Residue-level contacts at the interface:
Residue V324 in chain A interacts with residue M107 in chain B (closest heavy-atom distance 3.8 Å).
Residue R146 in chain A contacts residue I257 in chain B (closest heavy-atom distance 4.0 Å).
Residue R146 in chain A contacts residue D254 in chain B (closest heavy-atom distance 2.7 Å).
Residue I174 in chain A is in contact with residue L264 in chain B (closest heavy-atom distance 3.7 Å).
Residue Q323 in chain A contacts residue M107 in chain B (closest heavy-atom distance 3.7 Å).
Residue I150 in chain A interacts with residue M261 in chain B (closest heavy-atom distance 4.0 Å).
Residue F155 in chain A is in contact with residue M261 in chain B (closest heavy-atom distance 4.0 Å).
Residue Q323 in chain A is in contact with residue T110 in chain B (closest heavy-atom distance 4.0 Å).
Residue F308 in chain A interacts with residue L88 in chain B (closest heavy-atom distance 4.0 Å).
Residue A151 in chain A contacts residue M261 in chain B (closest heavy-atom distance 3.8 Å).
Residue T304 in chain A is in contact with residue K96 in chain B (closest heavy-atom distance 2.9 Å).
Residue I150 in chain A contacts residue D254 in chain B (closest heavy-atom distance 3.8 Å).
Residue T327 in chain A is in contact with residue V103 in chain B (closest heavy-atom distance 3.9 Å).
Residue M154 in chain A is in contact with residue A277 in chain B (closest heavy-atom distance 3.9 Å).
Residue D156 in chain A contacts residue R276 in chain B (closest heavy-atom distance 2.8 Å).
Residue I174 in chain A contacts residue M261 in chain B (closest heavy-atom distance 3.7 Å).
Residue M154 in chain A interacts with residue R276 in chain B (closest heavy-atom distance 3.4 Å).
Residue M311 in chain A is in contact with residue L91 in chain B (closest heavy-atom distance 3.6 Å).
Residue Q178 in chain A interacts with residue Q260 in chain B (closest heavy-atom distance 3.1 Å).
Residue F308 in chain A interacts with residue I128 in chain B (closest heavy-atom distance 4.0 Å).
Residue S177 in chain A is in contact with residue L264 in chain B (closest heavy-atom distance 4.1 Å).
Residue M311 in chain A contacts residue R10 in chain B (closest heavy-atom distance 3.2 Å).
Residue S307 in chain A interacts with residue K96 in chain B (closest heavy-atom distance 2.9 Å).
Residue N147 in chain A interacts with residue M261 in chain B (closest heavy-atom distance 3.2 Å).
Residue F308 in chain A interacts with residue T92 in chain B (closest heavy-atom distance 3.9 Å).
Residue Y309 in chain A contacts residue I127 in chain B (closest heavy-atom distance 3.5 Å).
Residue A312 in chain A is in contact with residue I128 in chain B (closest heavy-atom distance 3.6 Å).
Residue E352 in chain A is in contact with residue K130 in chain B (closest heavy-atom distance 2.7 Å).
Residue Q178 in chain A contacts residue L264 in chain B (closest heavy-atom distance 3.5 Å).
Residue I150 in chain A interacts with residue I257 in chain B (closest heavy-atom distance 3.6 Å).
Residue A305 in chain A is in contact with residue V103 in chain B (closest heavy-atom distance 3.7 Å).
Residue I174 in chain A is in contact with residue A265 in chain B (closest heavy-atom distance 3.5 Å).
Residue I150 in chain A interacts with residue V280 in chain B (closest heavy-atom distance 4.1 Å).
Residue M311 in chain A is in contact with residue L88 in chain B (closest heavy-atom distance 3.2 Å).
Residue Q178 in chain A interacts with residue I257 in chain B (closest heavy-atom distance 4.2 Å).
Residue Q178 in chain A interacts with residue M261 in chain B (closest heavy-atom distance 3.8 Å).
Residue A312 in chain A is in contact with residue I127 in chain B (closest heavy-atom distance 4.2 Å).
Residue Q323 in chain A contacts residue K106 in chain B (closest heavy-atom distance 2.9 Å).
Residue F155 in chain A interacts with residue R276 in chain B (closest heavy-atom distance 4.2 Å).
Residue Y309 in chain A interacts with residue K123 in chain B (closest heavy-atom distance 4.0 Å).
Residue F308 in chain A contacts residue I127 in chain B (closest heavy-atom distance 4.1 Å).
Residue Q323 in chain A is in contact with residue D109 in chain B (closest heavy-atom distance 4.0 Å).
Residue I175 in chain A contacts residue M261 in chain B (closest heavy-atom distance 3.7 Å).
Residue N147 in chain A is in contact with residue I257 in chain B (closest heavy-atom distance 4.0 Å).
Residue M154 in chain A interacts with residue V280 in chain B (closest heavy-atom distance 4.0 Å).
Residue F308 in chain A interacts with residue T85 in chain B (closest heavy-atom distance 3.7 Å).
Residue K153 in chain A contacts residue R276 in chain B (closest heavy-atom distance 2.9 Å).
Residue F308 in chain A is in contact with residue L124 in chain B (closest heavy-atom distance 3.7 Å).
Residue R146 in chain A interacts with residue E253 in chain B (closest heavy-atom distance 3.7 Å).
Residue M154 in chain A is in contact with residue A258 in chain B (closest heavy-atom distance 3.5 Å).
Residue M311 in chain A interacts with residue T92 in chain B (closest heavy-atom distance 3.7 Å).
Residue A314 in chain A interacts with residue I127 in chain B (closest heavy-atom distance 3.9 Å).
Residue M154 in chain A contacts residue F262 in chain B (closest heavy-atom distance 3.3 Å).
Residue T327 in chain A interacts with residue K106 in chain B (closest heavy-atom distance 3.7 Å).
Residue V328 in chain A interacts with residue V103 in chain B (closest heavy-atom distance 4.1 Å).
Residue F308 in chain A interacts with residue F89 in chain B (closest heavy-atom distance 3.9 Å).
Residue K153 in chain A interacts with residue V280 in chain B (closest heavy-atom distance 3.8 Å).
Residue S307 in chain A contacts residue T92 in chain B (closest heavy-atom distance 3.8 Å).
Residue T327 in chain A is in contact with residue M107 in chain B (closest heavy-atom distance 3.9 Å).
Residue G159 in chain A contacts residue R276 in chain B (closest heavy-atom distance 3.6 Å).

This data describes a binding interaction between two proteins.

Sequence of chain B:
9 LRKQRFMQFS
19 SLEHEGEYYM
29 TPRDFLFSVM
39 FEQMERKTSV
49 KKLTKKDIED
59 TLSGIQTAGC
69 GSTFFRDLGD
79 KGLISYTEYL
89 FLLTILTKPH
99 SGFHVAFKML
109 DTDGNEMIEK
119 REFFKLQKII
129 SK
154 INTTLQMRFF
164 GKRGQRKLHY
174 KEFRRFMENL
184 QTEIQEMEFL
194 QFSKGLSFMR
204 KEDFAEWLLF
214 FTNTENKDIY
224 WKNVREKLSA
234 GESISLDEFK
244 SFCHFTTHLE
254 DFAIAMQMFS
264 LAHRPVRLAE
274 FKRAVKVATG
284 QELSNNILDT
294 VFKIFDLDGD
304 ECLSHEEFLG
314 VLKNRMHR

Sequence of chain A:
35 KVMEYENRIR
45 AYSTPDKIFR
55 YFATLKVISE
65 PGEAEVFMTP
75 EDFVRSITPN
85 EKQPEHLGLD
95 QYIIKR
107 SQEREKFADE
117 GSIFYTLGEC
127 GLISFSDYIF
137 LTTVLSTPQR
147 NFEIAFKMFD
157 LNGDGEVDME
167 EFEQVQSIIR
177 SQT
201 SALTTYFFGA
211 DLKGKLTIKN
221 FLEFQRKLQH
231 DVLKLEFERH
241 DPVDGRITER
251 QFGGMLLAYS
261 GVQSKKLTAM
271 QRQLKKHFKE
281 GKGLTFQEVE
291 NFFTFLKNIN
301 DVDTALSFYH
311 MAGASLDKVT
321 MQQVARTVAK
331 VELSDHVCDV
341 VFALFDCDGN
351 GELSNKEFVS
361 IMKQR